This data describes a binding interaction between two proteins.

Residue-level contacts at the interface:
Residue D34 in the first protein contacts residue H106 in the second protein (closest heavy-atom distance 2.8 Å).
Residue S41 in the first protein contacts residue K103 in the second protein (closest heavy-atom distance 4.3 Å).
Residue S43 in the first protein is in contact with residue L105 in the second protein (closest heavy-atom distance 4.8 Å).
Residue K46 in the first protein interacts with residue H106 in the second protein (closest heavy-atom distance 3.0 Å).
Residue S43 in the first protein interacts with residue K103 in the second protein (closest heavy-atom distance 3.2 Å).

Sequence of the first protein:
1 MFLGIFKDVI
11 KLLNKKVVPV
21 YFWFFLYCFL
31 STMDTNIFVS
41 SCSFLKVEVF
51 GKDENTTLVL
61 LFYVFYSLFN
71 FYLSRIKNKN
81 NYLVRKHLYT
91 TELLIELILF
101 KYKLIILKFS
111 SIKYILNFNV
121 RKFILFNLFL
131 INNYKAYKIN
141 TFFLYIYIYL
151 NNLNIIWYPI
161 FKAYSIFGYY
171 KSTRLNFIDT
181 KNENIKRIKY

Sequence of the second protein:
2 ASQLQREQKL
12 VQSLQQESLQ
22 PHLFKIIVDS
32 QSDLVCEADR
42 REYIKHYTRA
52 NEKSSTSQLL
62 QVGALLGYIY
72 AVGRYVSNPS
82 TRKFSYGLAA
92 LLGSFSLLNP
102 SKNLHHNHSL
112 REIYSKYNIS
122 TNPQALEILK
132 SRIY